Residue-level contacts at the interface:
Residue C458 in the first protein interacts with residue Y34 in the second protein (closest heavy-atom distance 4.4 Å).
Residue Q454 in the first protein is in contact with residue N69 in the second protein (closest heavy-atom distance 4.4 Å).
Residue R462 in the first protein is in contact with residue N33 in the second protein (closest heavy-atom distance 4.4 Å).
Residue T450 in the first protein is in contact with residue N127 in the second protein (closest heavy-atom distance 3.0 Å).
Residue E402 in the first protein is in contact with residue D94 in the second protein (closest heavy-atom distance 4.5 Å).
Residue T450 in the first protein interacts with residue L124 in the second protein (closest heavy-atom distance 4.7 Å).
Residue Q454 in the first protein interacts with residue Y128 in the second protein (closest heavy-atom distance 4.9 Å).
Residue N451 in the first protein is in contact with residue L124 in the second protein (closest heavy-atom distance 4.5 Å).
Residue R461 in the first protein interacts with residue Y34 in the second protein (closest heavy-atom distance 4.1 Å).
Residue N451 in the first protein contacts residue Y128 in the second protein (closest heavy-atom distance 3.2 Å).
Residue N451 in the first protein interacts with residue N127 in the second protein (closest heavy-atom distance 3.4 Å).

These two protein chains interact to form a complex.

Sequence of the second protein:
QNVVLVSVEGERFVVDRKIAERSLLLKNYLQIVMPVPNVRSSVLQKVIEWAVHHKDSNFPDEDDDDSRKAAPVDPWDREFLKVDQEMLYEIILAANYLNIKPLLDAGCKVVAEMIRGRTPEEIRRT

Sequence of the first protein:
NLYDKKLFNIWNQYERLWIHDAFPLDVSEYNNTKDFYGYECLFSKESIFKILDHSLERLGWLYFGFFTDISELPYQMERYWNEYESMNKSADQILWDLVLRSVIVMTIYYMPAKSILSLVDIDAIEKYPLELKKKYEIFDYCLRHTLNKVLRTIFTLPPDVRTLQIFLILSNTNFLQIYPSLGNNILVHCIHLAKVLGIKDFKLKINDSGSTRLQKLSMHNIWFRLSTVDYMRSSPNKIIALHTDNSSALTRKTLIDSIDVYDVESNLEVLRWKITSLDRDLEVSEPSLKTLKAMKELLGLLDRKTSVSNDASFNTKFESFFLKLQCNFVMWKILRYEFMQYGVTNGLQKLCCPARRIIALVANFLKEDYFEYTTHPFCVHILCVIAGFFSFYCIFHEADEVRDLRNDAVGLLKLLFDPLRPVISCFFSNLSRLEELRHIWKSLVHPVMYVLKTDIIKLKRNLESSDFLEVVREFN